Residue-level contacts at the interface:
Residue K49 in the second protein is in contact with residue S26 in the first protein (closest heavy-atom distance 2.6 Å).
Residue E53 in the second protein is in contact with residue S26 in the first protein (closest heavy-atom distance 4.4 Å).
Residue V105 in the second protein interacts with residue F37 in the first protein (closest heavy-atom distance 3.6 Å).
Residue V92 in the second protein is in contact with residue F5 in the first protein (closest heavy-atom distance 3.6 Å).
Residue A36 in the second protein is in contact with residue S26 in the first protein (closest heavy-atom distance 3.6 Å).
Residue E53 in the second protein interacts with residue H25 in the first protein (closest heavy-atom distance 4.8 Å).
Residue I97 in the second protein contacts residue F5 in the first protein (closest heavy-atom distance 4.0 Å).
Residue W47 in the second protein contacts residue P35 in the first protein (closest heavy-atom distance 3.7 Å).
Residue W109 in the second protein contacts residue P27 in the first protein (closest heavy-atom distance 3.3 Å).
Residue R99 in the second protein interacts with residue F37 in the first protein (closest heavy-atom distance 3.5 Å).
Residue K49 in the second protein contacts residue A29 in the first protein (closest heavy-atom distance 3.7 Å).
Residue F40 in the second protein interacts with residue I34 in the first protein (closest heavy-atom distance 4.0 Å).
Residue Y38 in the second protein interacts with residue A29 in the first protein (closest heavy-atom distance 3.8 Å).
Residue F40 in the second protein interacts with residue P35 in the first protein (closest heavy-atom distance 3.7 Å).
Residue Q45 in the second protein contacts residue P35 in the first protein (closest heavy-atom distance 4.2 Å).
Residue Y95 in the second protein contacts residue A28 in the first protein (closest heavy-atom distance 4.7 Å).
Residue L48 in the second protein interacts with residue A29 in the first protein (closest heavy-atom distance 3.9 Å).
Residue W109 in the second protein is in contact with residue H25 in the first protein (closest heavy-atom distance 3.6 Å).
Residue Y38 in the second protein is in contact with residue L32 in the first protein (closest heavy-atom distance 3.5 Å).
Residue K49 in the second protein contacts residue P27 in the first protein (closest heavy-atom distance 3.1 Å).
Residue Y95 in the second protein interacts with residue L32 in the first protein (closest heavy-atom distance 3.6 Å).
Residue W47 in the second protein is in contact with residue L32 in the first protein (closest heavy-atom distance 3.5 Å).
Residue Q103 in the second protein interacts with residue F37 in the first protein (closest heavy-atom distance 3.4 Å).
Residue H104 in the second protein contacts residue F37 in the first protein (closest heavy-atom distance 4.8 Å).
Residue K49 in the second protein is in contact with residue A28 in the first protein (closest heavy-atom distance 4.6 Å).
Residue R99 in the second protein contacts residue M3 in the first protein (closest heavy-atom distance 3.5 Å).
Residue Y38 in the second protein contacts residue A28 in the first protein (closest heavy-atom distance 4.3 Å).
Residue Y38 in the second protein is in contact with residue S26 in the first protein (closest heavy-atom distance 3.5 Å).
Residue G107 in the second protein contacts residue L32 in the first protein (closest heavy-atom distance 4.4 Å).
Residue H90 in the second protein is in contact with residue F5 in the first protein (closest heavy-atom distance 4.6 Å).
Residue W47 in the second protein interacts with residue P33 in the first protein (closest heavy-atom distance 2.7 Å).
Residue V92 in the second protein interacts with residue P33 in the first protein (closest heavy-atom distance 3.5 Å).
Residue W47 in the second protein contacts residue I34 in the first protein (closest heavy-atom distance 4.0 Å).
Residue W109 in the second protein contacts residue S26 in the first protein (closest heavy-atom distance 3.8 Å).
Residue Y38 in the second protein interacts with residue P27 in the first protein (closest heavy-atom distance 2.4 Å).
Residue I97 in the second protein interacts with residue M3 in the first protein (closest heavy-atom distance 4.4 Å).
Residue R99 in the second protein interacts with residue A2 in the first protein (closest heavy-atom distance 4.4 Å).
Residue Y95 in the second protein is in contact with residue N31 in the first protein (closest heavy-atom distance 2.7 Å).
Residue I97 in the second protein contacts residue P33 in the first protein (closest heavy-atom distance 4.4 Å).
Residue D93 in the second protein is in contact with residue P33 in the first protein (closest heavy-atom distance 4.4 Å).
Residue V105 in the second protein is in contact with residue P35 in the first protein (closest heavy-atom distance 4.3 Å).
Residue D93 in the second protein contacts residue N31 in the first protein (closest heavy-atom distance 4.4 Å).
Residue Y95 in the second protein is in contact with residue P33 in the first protein (closest heavy-atom distance 3.6 Å).
Residue W47 in the second protein interacts with residue A29 in the first protein (closest heavy-atom distance 3.4 Å).
Residue Q103 in the second protein interacts with residue H39 in the first protein (closest heavy-atom distance 4.3 Å).
Residue V105 in the second protein contacts residue M3 in the first protein (closest heavy-atom distance 4.9 Å).
Residue F111 in the second protein contacts residue H25 in the first protein (closest heavy-atom distance 4.8 Å).
Residue Q45 in the second protein interacts with residue I34 in the first protein (closest heavy-atom distance 4.2 Å).
Residue Y95 in the second protein interacts with residue P27 in the first protein (closest heavy-atom distance 3.1 Å).

The following describes two proteins that form a bound complex.

Sequence of the second protein:
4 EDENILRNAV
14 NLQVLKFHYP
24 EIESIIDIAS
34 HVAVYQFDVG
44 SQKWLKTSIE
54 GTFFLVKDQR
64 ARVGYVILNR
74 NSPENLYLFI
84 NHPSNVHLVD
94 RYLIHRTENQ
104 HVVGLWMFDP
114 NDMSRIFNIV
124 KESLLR

Sequence of the first protein:
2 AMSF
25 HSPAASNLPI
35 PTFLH